These two protein chains interact to form a complex.

Sequence of protein 2:
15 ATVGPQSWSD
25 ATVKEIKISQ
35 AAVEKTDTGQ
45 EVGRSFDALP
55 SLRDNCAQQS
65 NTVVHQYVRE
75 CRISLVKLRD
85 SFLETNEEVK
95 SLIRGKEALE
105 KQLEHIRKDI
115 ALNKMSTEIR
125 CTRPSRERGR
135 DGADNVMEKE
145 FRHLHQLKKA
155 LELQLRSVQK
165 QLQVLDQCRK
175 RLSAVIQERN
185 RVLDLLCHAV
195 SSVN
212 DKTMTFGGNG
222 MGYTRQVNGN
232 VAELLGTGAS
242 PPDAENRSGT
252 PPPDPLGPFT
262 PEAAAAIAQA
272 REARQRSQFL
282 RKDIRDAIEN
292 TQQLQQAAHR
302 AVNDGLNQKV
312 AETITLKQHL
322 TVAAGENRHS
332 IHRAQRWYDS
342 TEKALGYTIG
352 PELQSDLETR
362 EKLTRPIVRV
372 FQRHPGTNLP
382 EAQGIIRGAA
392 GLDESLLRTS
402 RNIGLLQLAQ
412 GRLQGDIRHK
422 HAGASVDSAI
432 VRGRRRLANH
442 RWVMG

Sequence of protein 1:
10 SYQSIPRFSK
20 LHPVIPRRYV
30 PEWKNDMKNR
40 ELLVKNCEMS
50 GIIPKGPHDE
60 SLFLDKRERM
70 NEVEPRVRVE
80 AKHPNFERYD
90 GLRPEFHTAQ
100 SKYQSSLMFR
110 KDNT

Contacts between the two chains:
Residue E263 in protein 2 interacts with residue N45 in protein 1 (closest heavy-atom distance 3.0 Å).
Residue D58 in protein 2 interacts with residue Q99 in protein 1 (closest heavy-atom distance 3.3 Å).
Residue V232 in protein 2 contacts residue V76 in protein 1 (closest heavy-atom distance 3.6 Å).
Residue N231 in protein 2 is in contact with residue A80 in protein 1 (closest heavy-atom distance 2.8 Å).
Residue P256 in protein 2 contacts residue M48 in protein 1 (closest heavy-atom distance 3.7 Å).
Residue S49 in protein 2 is in contact with residue R87 in protein 1 (closest heavy-atom distance 2.9 Å).
Residue V67 in protein 2 is in contact with residue K81 in protein 1 (closest heavy-atom distance 3.8 Å).
Residue P54 in protein 2 interacts with residue S105 in protein 1 (closest heavy-atom distance 3.7 Å).
Residue E263 in protein 2 contacts residue M48 in protein 1 (closest heavy-atom distance 3.3 Å).
Residue F50 in protein 2 contacts residue R87 in protein 1 (closest heavy-atom distance 2.7 Å).
Residue N59 in protein 2 interacts with residue F85 in protein 1 (closest heavy-atom distance 3.7 Å).
Residue Q181 in protein 2 interacts with residue N38 in protein 1 (closest heavy-atom distance 3.4 Å).
Residue F217 in protein 2 is in contact with residue P83 in protein 1 (closest heavy-atom distance 3.7 Å).
Residue L53 in protein 2 interacts with residue L106 in protein 1 (closest heavy-atom distance 3.8 Å).
Residue L53 in protein 2 interacts with residue L91 in protein 1 (closest heavy-atom distance 3.6 Å).
Residue L257 in protein 2 interacts with residue S49 in protein 1 (closest heavy-atom distance 3.8 Å).
Residue D255 in protein 2 contacts residue R77 in protein 1 (closest heavy-atom distance 3.6 Å).
Residue F217 in protein 2 interacts with residue H82 in protein 1 (closest heavy-atom distance 3.2 Å).
Residue R48 in protein 2 is in contact with residue R109 in protein 1 (closest heavy-atom distance 2.9 Å).
Residue S55 in protein 2 is in contact with residue L106 in protein 1 (closest heavy-atom distance 3.9 Å).
Residue S49 in protein 2 interacts with residue N112 in protein 1 (closest heavy-atom distance 3.3 Å).
Residue E182 in protein 2 is in contact with residue L42 in protein 1 (closest heavy-atom distance 3.3 Å).
Residue D51 in protein 2 contacts residue R87 in protein 1 (closest heavy-atom distance 2.8 Å).
Residue N231 in protein 2 contacts residue H82 in protein 1 (closest heavy-atom distance 3.6 Å).
Residue E182 in protein 2 is in contact with residue L41 in protein 1 (closest heavy-atom distance 3.5 Å).
Residue D58 in protein 2 interacts with residue Y102 in protein 1 (closest heavy-atom distance 2.4 Å).
Residue P256 in protein 2 interacts with residue N45 in protein 1 (closest heavy-atom distance 3.5 Å).
Residue R48 in protein 2 interacts with residue F108 in protein 1 (closest heavy-atom distance 2.7 Å).
Residue P54 in protein 2 is in contact with residue Y102 in protein 1 (closest heavy-atom distance 3.8 Å).
Residue R185 in protein 2 is in contact with residue D35 in protein 1 (closest heavy-atom distance 2.5 Å).
Residue R48 in protein 2 contacts residue R87 in protein 1 (closest heavy-atom distance 3.4 Å).
Residue V228 in protein 2 contacts residue R77 in protein 1 (closest heavy-atom distance 4.0 Å).
Residue M215 in protein 2 contacts residue F85 in protein 1 (closest heavy-atom distance 3.7 Å).
Residue S55 in protein 2 interacts with residue Y102 in protein 1 (closest heavy-atom distance 3.6 Å).
Residue V179 in protein 2 is in contact with residue L41 in protein 1 (closest heavy-atom distance 4.0 Å).
Residue S55 in protein 2 contacts residue Q99 in protein 1 (closest heavy-atom distance 3.6 Å).
Residue L257 in protein 2 interacts with residue I51 in protein 1 (closest heavy-atom distance 3.8 Å).
Residue K213 in protein 2 is in contact with residue D89 in protein 1 (closest heavy-atom distance 3.5 Å).
Residue L235 in protein 2 contacts residue A80 in protein 1 (closest heavy-atom distance 4.1 Å).
Residue F217 in protein 2 interacts with residue K81 in protein 1 (closest heavy-atom distance 4.0 Å).
Residue E263 in protein 2 is in contact with residue K44 in protein 1 (closest heavy-atom distance 3.4 Å).
Residue P256 in protein 2 contacts residue S49 in protein 1 (closest heavy-atom distance 3.8 Å).
Residue P54 in protein 2 interacts with residue L106 in protein 1 (closest heavy-atom distance 3.8 Å).
Residue M215 in protein 2 contacts residue P83 in protein 1 (closest heavy-atom distance 3.8 Å).
Residue Q181 in protein 2 is in contact with residue K37 in protein 1 (closest heavy-atom distance 3.8 Å).
Residue L257 in protein 2 is in contact with residue N45 in protein 1 (closest heavy-atom distance 3.7 Å).
Residue N59 in protein 2 is in contact with residue Q99 in protein 1 (closest heavy-atom distance 3.6 Å).
Residue R185 in protein 2 interacts with residue N38 in protein 1 (closest heavy-atom distance 3.9 Å).
Residue L257 in protein 2 contacts residue R77 in protein 1 (closest heavy-atom distance 2.8 Å).
Residue R48 in protein 2 interacts with residue K110 in protein 1 (closest heavy-atom distance 3.2 Å).
Residue T261 in protein 2 contacts residue N45 in protein 1 (closest heavy-atom distance 3.2 Å).
Residue Q63 in protein 2 is in contact with residue F85 in protein 1 (closest heavy-atom distance 3.3 Å).
Residue T66 in protein 2 interacts with residue P83 in protein 1 (closest heavy-atom distance 4.0 Å).
Residue L53 in protein 2 is in contact with residue R87 in protein 1 (closest heavy-atom distance 3.4 Å).
Residue L257 in protein 2 is in contact with residue I52 in protein 1 (closest heavy-atom distance 3.7 Å).
Residue T216 in protein 2 interacts with residue P83 in protein 1 (closest heavy-atom distance 3.5 Å).
Residue E182 in protein 2 interacts with residue N38 in protein 1 (closest heavy-atom distance 2.8 Å).
Residue Q63 in protein 2 is in contact with residue P83 in protein 1 (closest heavy-atom distance 3.6 Å).
Residue E45 in protein 2 contacts residue K110 in protein 1 (closest heavy-atom distance 3.8 Å).
Residue V232 in protein 2 interacts with residue A80 in protein 1 (closest heavy-atom distance 3.9 Å).